Residue-level contacts at the interface:
Residue K51 in the second protein is in contact with residue L75 in the first protein (closest heavy-atom distance 3.4 Å).
Residue R68 in the second protein is in contact with residue D71 in the first protein (closest heavy-atom distance 2.6 Å).
Residue M113 in the second protein interacts with residue L124 in the first protein (closest heavy-atom distance 3.2 Å).
Residue K135 in the second protein interacts with residue D154 in the first protein (closest heavy-atom distance 3.7 Å).
Residue A13 in the second protein contacts residue K51 in the first protein (closest heavy-atom distance 3.1 Å).
Residue L72 in the second protein contacts residue V121 in the first protein (closest heavy-atom distance 3.8 Å).
Residue Y127 in the second protein is in contact with residue L144 in the first protein (closest heavy-atom distance 3.7 Å).
Residue P74 in the second protein is in contact with residue A61 in the first protein (closest heavy-atom distance 3.7 Å).
Residue L124 in the second protein interacts with residue I73 in the first protein (closest heavy-atom distance 3.8 Å).
Residue I139 in the second protein is in contact with residue V142 in the first protein (closest heavy-atom distance 2.8 Å).
Residue P141 in the second protein interacts with residue V138 in the first protein (closest heavy-atom distance 3.5 Å).
Residue R68 in the second protein is in contact with residue L72 in the first protein (closest heavy-atom distance 3.5 Å).
Residue G52 in the second protein interacts with residue E12 in the first protein (closest heavy-atom distance 3.6 Å).
Residue I139 in the second protein is in contact with residue P141 in the first protein (closest heavy-atom distance 3.5 Å).
Residue M113 in the second protein is in contact with residue Y127 in the first protein (closest heavy-atom distance 3.6 Å).
Residue L124 in the second protein is in contact with residue S120 in the first protein (closest heavy-atom distance 3.7 Å).
Residue H50 in the second protein contacts residue V16 in the first protein (closest heavy-atom distance 3.3 Å).
Residue Y127 in the second protein is in contact with residue M113 in the first protein (closest heavy-atom distance 3.6 Å).
Residue T125 in the second protein is in contact with residue I73 in the first protein (closest heavy-atom distance 3.7 Å).
Residue L75 in the second protein contacts residue K51 in the first protein (closest heavy-atom distance 3.4 Å).
Residue V16 in the second protein contacts residue H50 in the first protein (closest heavy-atom distance 3.3 Å).
Residue H50 in the second protein is in contact with residue H14 in the first protein (closest heavy-atom distance 3.0 Å).
Residue D53 in the second protein interacts with residue A13 in the first protein (closest heavy-atom distance 3.8 Å).
Residue L124 in the second protein is in contact with residue M113 in the first protein (closest heavy-atom distance 3.2 Å).
Residue A13 in the second protein interacts with residue T57 in the first protein (closest heavy-atom distance 3.7 Å).
Residue D53 in the second protein is in contact with residue E12 in the first protein (closest heavy-atom distance 3.1 Å).
Residue K51 in the second protein interacts with residue A13 in the first protein (closest heavy-atom distance 3.1 Å).
Residue C76 in the second protein is in contact with residue D128 in the first protein (closest heavy-atom distance 3.5 Å).
Residue K131 in the second protein contacts residue E112 in the first protein (closest heavy-atom distance 3.5 Å).
Residue L72 in the second protein interacts with residue R68 in the first protein (closest heavy-atom distance 3.5 Å).
Residue T57 in the second protein is in contact with residue A13 in the first protein (closest heavy-atom distance 3.7 Å).
Residue D71 in the second protein is in contact with residue R68 in the first protein (closest heavy-atom distance 2.6 Å).
Residue Y127 in the second protein contacts residue L116 in the first protein (closest heavy-atom distance 3.3 Å).
Residue E12 in the second protein interacts with residue D53 in the first protein (closest heavy-atom distance 3.1 Å).
Residue V138 in the second protein interacts with residue P141 in the first protein (closest heavy-atom distance 3.5 Å).
Residue I73 in the second protein interacts with residue D128 in the first protein (closest heavy-atom distance 3.6 Å).
Residue H14 in the second protein contacts residue H50 in the first protein (closest heavy-atom distance 3.0 Å).
Residue P141 in the second protein interacts with residue I139 in the first protein (closest heavy-atom distance 3.5 Å).
Residue G52 in the second protein interacts with residue A13 in the first protein (closest heavy-atom distance 3.8 Å).
Residue M113 in the second protein is in contact with residue D128 in the first protein (closest heavy-atom distance 3.2 Å).
Residue L116 in the second protein is in contact with residue Y127 in the first protein (closest heavy-atom distance 3.3 Å).
Residue S120 in the second protein contacts residue L124 in the first protein (closest heavy-atom distance 3.7 Å).
Residue D128 in the second protein interacts with residue M113 in the first protein (closest heavy-atom distance 3.2 Å).
Residue H14 in the second protein is in contact with residue K51 in the first protein (closest heavy-atom distance 2.9 Å).
Residue D128 in the second protein contacts residue I73 in the first protein (closest heavy-atom distance 3.6 Å).
Residue V142 in the second protein interacts with residue I139 in the first protein (closest heavy-atom distance 2.8 Å).
Residue V121 in the second protein contacts residue L72 in the first protein (closest heavy-atom distance 3.8 Å).
Residue D128 in the second protein interacts with residue C76 in the first protein (closest heavy-atom distance 3.5 Å).
Residue A61 in the second protein is in contact with residue P74 in the first protein (closest heavy-atom distance 3.7 Å).
Residue L144 in the second protein interacts with residue Y127 in the first protein (closest heavy-atom distance 3.7 Å).
Residue I73 in the second protein interacts with residue T125 in the first protein (closest heavy-atom distance 3.7 Å).
Residue M113 in the second protein interacts with residue K131 in the first protein (closest heavy-atom distance 3.3 Å).
Residue E112 in the second protein interacts with residue K131 in the first protein (closest heavy-atom distance 3.5 Å).
Residue E12 in the second protein contacts residue G52 in the first protein (closest heavy-atom distance 3.6 Å).
Residue I73 in the second protein interacts with residue L124 in the first protein (closest heavy-atom distance 3.8 Å).
Residue D154 in the second protein contacts residue K135 in the first protein (closest heavy-atom distance 3.7 Å).
Residue A13 in the second protein interacts with residue G52 in the first protein (closest heavy-atom distance 3.8 Å).
Residue K131 in the second protein interacts with residue M113 in the first protein (closest heavy-atom distance 3.3 Å).
Residue A13 in the second protein contacts residue D53 in the first protein (closest heavy-atom distance 3.8 Å).
Residue K51 in the second protein is in contact with residue H14 in the first protein (closest heavy-atom distance 2.9 Å).

Sequence of the second protein:
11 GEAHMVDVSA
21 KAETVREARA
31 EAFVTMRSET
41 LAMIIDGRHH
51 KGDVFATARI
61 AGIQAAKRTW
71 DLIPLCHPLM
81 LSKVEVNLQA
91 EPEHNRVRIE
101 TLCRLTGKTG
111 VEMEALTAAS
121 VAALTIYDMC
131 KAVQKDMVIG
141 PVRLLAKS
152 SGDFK

Sequence of the first protein:
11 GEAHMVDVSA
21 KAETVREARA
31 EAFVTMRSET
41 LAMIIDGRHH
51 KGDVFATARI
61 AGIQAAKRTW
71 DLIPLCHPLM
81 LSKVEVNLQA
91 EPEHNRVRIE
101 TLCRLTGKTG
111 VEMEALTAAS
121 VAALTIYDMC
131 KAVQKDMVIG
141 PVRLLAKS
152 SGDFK

These two protein chains interact to form a complex.